Residue-level contacts at the interface:
Residue L233 in chain A is in contact with residue Y165 in chain B (closest heavy-atom distance 3.3 Å).
Residue P235 in chain A interacts with residue Y165 in chain B (closest heavy-atom distance 3.9 Å).
Residue T181 in chain A is in contact with residue N186 in chain B (closest heavy-atom distance 2.8 Å).
Residue F183 in chain A contacts residue G161 in chain B (closest heavy-atom distance 3.8 Å).
Residue L233 in chain A interacts with residue V166 in chain B (closest heavy-atom distance 4.2 Å).
Residue V237 in chain A interacts with residue I154 in chain B (closest heavy-atom distance 3.7 Å).
Residue V238 in chain A is in contact with residue L152 in chain B (closest heavy-atom distance 4.6 Å).
Residue F183 in chain A contacts residue V188 in chain B (closest heavy-atom distance 3.6 Å).
Residue N229 in chain A is in contact with residue Y165 in chain B (closest heavy-atom distance 4.2 Å).
Residue H219 in chain A is in contact with residue P158 in chain B (closest heavy-atom distance 4.9 Å).
Residue P235 in chain A contacts residue T160 in chain B (closest heavy-atom distance 4.3 Å).
Residue H219 in chain A is in contact with residue L156 in chain B (closest heavy-atom distance 3.8 Å).
Residue R185 in chain A contacts residue N186 in chain B (closest heavy-atom distance 3.3 Å).
Residue G230 in chain A contacts residue Y165 in chain B (closest heavy-atom distance 4.0 Å).
Residue L234 in chain A contacts residue I154 in chain B (closest heavy-atom distance 3.6 Å).
Residue V237 in chain A is in contact with residue L152 in chain B (closest heavy-atom distance 4.2 Å).
Residue P235 in chain A contacts residue N153 in chain B (closest heavy-atom distance 4.3 Å).
Residue R231 in chain A interacts with residue Q149 in chain B (closest heavy-atom distance 4.3 Å).
Residue V237 in chain A contacts residue R155 in chain B (closest heavy-atom distance 3.4 Å).
Residue H219 in chain A interacts with residue G161 in chain B (closest heavy-atom distance 3.6 Å).
Residue V218 in chain A contacts residue R157 in chain B (closest heavy-atom distance 4.3 Å).
Residue P182 in chain A contacts residue T182 in chain B (closest heavy-atom distance 4.7 Å).
Residue L236 in chain A contacts residue L152 in chain B (closest heavy-atom distance 4.0 Å).
Residue P222 in chain A interacts with residue L156 in chain B (closest heavy-atom distance 3.4 Å).
Residue L225 in chain A contacts residue T160 in chain B (closest heavy-atom distance 4.0 Å).
Residue L234 in chain A is in contact with residue Y165 in chain B (closest heavy-atom distance 3.1 Å).
Residue P235 in chain A contacts residue R155 in chain B (closest heavy-atom distance 2.7 Å).
Residue P235 in chain A is in contact with residue I154 in chain B (closest heavy-atom distance 3.2 Å).
Residue V218 in chain A contacts residue P158 in chain B (closest heavy-atom distance 3.8 Å).
Residue P222 in chain A interacts with residue I154 in chain B (closest heavy-atom distance 4.7 Å).
Residue L236 in chain A is in contact with residue R155 in chain B (closest heavy-atom distance 3.7 Å).
Residue F183 in chain A interacts with residue T182 in chain B (closest heavy-atom distance 3.7 Å).
Residue R185 in chain A contacts residue D191 in chain B (closest heavy-atom distance 3.8 Å).
Residue H219 in chain A contacts residue T160 in chain B (closest heavy-atom distance 4.3 Å).
Residue V218 in chain A is in contact with residue G161 in chain B (closest heavy-atom distance 4.0 Å).
Residue L236 in chain A interacts with residue N153 in chain B (closest heavy-atom distance 3.4 Å).
Residue L236 in chain A interacts with residue I154 in chain B (closest heavy-atom distance 4.4 Å).
Residue F183 in chain A is in contact with residue F164 in chain B (closest heavy-atom distance 4.7 Å).
Residue K226 in chain A contacts residue Q149 in chain B (closest heavy-atom distance 4.2 Å).
Residue F183 in chain A is in contact with residue V183 in chain B (closest heavy-atom distance 4.2 Å).
Residue K226 in chain A interacts with residue I154 in chain B (closest heavy-atom distance 3.9 Å).
Residue F183 in chain A interacts with residue N186 in chain B (closest heavy-atom distance 3.3 Å).
Residue P182 in chain A interacts with residue G161 in chain B (closest heavy-atom distance 3.6 Å).
Residue V237 in chain A is in contact with residue N153 in chain B (closest heavy-atom distance 2.8 Å).
Residue P182 in chain A is in contact with residue R162 in chain B (closest heavy-atom distance 5.0 Å).
Residue H232 in chain A is in contact with residue Q149 in chain B (closest heavy-atom distance 4.7 Å).
Residue R185 in chain A is in contact with residue A185 in chain B (closest heavy-atom distance 5.0 Å).
Residue P235 in chain A is in contact with residue T163 in chain B (closest heavy-atom distance 4.7 Å).
Residue L236 in chain A contacts residue Q149 in chain B (closest heavy-atom distance 4.0 Å).
Residue L225 in chain A interacts with residue L156 in chain B (closest heavy-atom distance 4.8 Å).
Residue H219 in chain A interacts with residue R157 in chain B (closest heavy-atom distance 3.6 Å).
Residue F183 in chain A is in contact with residue R162 in chain B (closest heavy-atom distance 3.6 Å).
Residue P239 in chain A interacts with residue L152 in chain B (closest heavy-atom distance 4.9 Å).
Residue R185 in chain A contacts residue K187 in chain B (closest heavy-atom distance 4.8 Å).

Sequence of chain A:
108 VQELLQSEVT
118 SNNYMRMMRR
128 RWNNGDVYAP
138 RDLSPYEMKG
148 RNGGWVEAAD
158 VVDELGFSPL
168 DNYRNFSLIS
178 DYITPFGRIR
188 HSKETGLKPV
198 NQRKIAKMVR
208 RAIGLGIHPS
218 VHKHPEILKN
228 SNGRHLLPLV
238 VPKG

Sequence of chain B:
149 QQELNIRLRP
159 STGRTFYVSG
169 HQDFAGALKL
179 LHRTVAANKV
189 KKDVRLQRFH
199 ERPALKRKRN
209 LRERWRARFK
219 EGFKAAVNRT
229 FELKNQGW

The following describes two proteins that form a bound complex.